The following describes two proteins that form a bound complex.

Sequence of the second protein:
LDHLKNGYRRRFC

Contacts between the two chains:
Residue K19 in the first protein contacts residue G17 in the second protein (closest heavy-atom distance 3.1 Å).
Residue E22 in the first protein contacts residue R20 in the second protein (closest heavy-atom distance 2.9 Å).
Residue D26 in the first protein is in contact with residue R21 in the second protein (closest heavy-atom distance 3.3 Å).
Residue F25 in the first protein is in contact with residue R21 in the second protein (closest heavy-atom distance 3.2 Å).
Residue E22 in the first protein is in contact with residue Y18 in the second protein (closest heavy-atom distance 4.7 Å).
Residue I18 in the first protein interacts with residue R19 in the second protein (closest heavy-atom distance 3.9 Å).
Residue D23 in the first protein is in contact with residue R20 in the second protein (closest heavy-atom distance 2.8 Å).
Residue E22 in the first protein contacts residue R19 in the second protein (closest heavy-atom distance 3.5 Å).
Residue E22 in the first protein is in contact with residue R21 in the second protein (closest heavy-atom distance 3.0 Å).
Residue K19 in the first protein is in contact with residue Y18 in the second protein (closest heavy-atom distance 3.9 Å).
Residue E22 in the first protein is in contact with residue F22 in the second protein (closest heavy-atom distance 3.7 Å).
Residue K19 in the first protein is in contact with residue R19 in the second protein (closest heavy-atom distance 3.6 Å).
Residue K19 in the first protein interacts with residue R20 in the second protein (closest heavy-atom distance 3.8 Å).
Residue D26 in the first protein contacts residue R20 in the second protein (closest heavy-atom distance 4.4 Å).
Residue I18 in the first protein interacts with residue F22 in the second protein (closest heavy-atom distance 3.5 Å).

Sequence of the first protein:
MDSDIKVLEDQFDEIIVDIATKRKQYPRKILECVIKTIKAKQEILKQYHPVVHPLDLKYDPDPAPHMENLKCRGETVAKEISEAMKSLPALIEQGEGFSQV